Residue-level contacts at the interface:
Residue S92 in the first protein is in contact with residue P410 in the second protein (closest heavy-atom distance 3.5 Å).
Residue S92 in the first protein is in contact with residue A411 in the second protein (closest heavy-atom distance 2.6 Å).
Residue P412 in the first protein interacts with residue V93 in the second protein (closest heavy-atom distance 3.2 Å).
Residue V364 in the first protein interacts with residue E336 in the second protein (closest heavy-atom distance 4.0 Å).
Residue S366 in the first protein contacts residue H337 in the second protein (closest heavy-atom distance 3.1 Å).
Residue P410 in the first protein contacts residue F111 in the second protein (closest heavy-atom distance 3.5 Å).
Residue A411 in the first protein is in contact with residue R94 in the second protein (closest heavy-atom distance 3.6 Å).
Residue A157 in the first protein is in contact with residue A413 in the second protein (closest heavy-atom distance 3.9 Å).
Residue H174 in the first protein interacts with residue F408 in the second protein (closest heavy-atom distance 3.4 Å).
Residue S390 in the first protein is in contact with residue H337 in the second protein (closest heavy-atom distance 2.8 Å).
Residue E207 in the first protein interacts with residue R98 in the second protein (closest heavy-atom distance 3.6 Å).
Residue D335 in the first protein is in contact with residue Y424 in the second protein (closest heavy-atom distance 3.7 Å).
Residue P412 in the first protein interacts with residue S92 in the second protein (closest heavy-atom distance 3.6 Å).
Residue K210 in the first protein is in contact with residue S97 in the second protein (closest heavy-atom distance 3.9 Å).
Residue K177 in the first protein is in contact with residue S405 in the second protein (closest heavy-atom distance 3.6 Å).
Residue A413 in the first protein is in contact with residue A157 in the second protein (closest heavy-atom distance 3.8 Å).
Residue R94 in the first protein contacts residue F408 in the second protein (closest heavy-atom distance 3.3 Å).
Residue A414 in the first protein is in contact with residue R151 in the second protein (closest heavy-atom distance 3.6 Å).
Residue A411 in the first protein is in contact with residue V93 in the second protein (closest heavy-atom distance 3.9 Å).
Residue P410 in the first protein contacts residue A178 in the second protein (closest heavy-atom distance 3.7 Å).
Residue A413 in the first protein contacts residue S92 in the second protein (closest heavy-atom distance 3.9 Å).
Residue Y388 in the first protein is in contact with residue H337 in the second protein (closest heavy-atom distance 3.3 Å).
Residue A413 in the first protein interacts with residue R91 in the second protein (closest heavy-atom distance 3.1 Å).
Residue Y424 in the first protein is in contact with residue D335 in the second protein (closest heavy-atom distance 3.7 Å).
Residue I206 in the first protein interacts with residue E104 in the second protein (closest heavy-atom distance 3.2 Å).
Residue P410 in the first protein is in contact with residue S92 in the second protein (closest heavy-atom distance 3.5 Å).
Residue V93 in the first protein interacts with residue P412 in the second protein (closest heavy-atom distance 3.2 Å).
Residue R91 in the first protein is in contact with residue A413 in the second protein (closest heavy-atom distance 3.1 Å).
Residue F111 in the first protein contacts residue P410 in the second protein (closest heavy-atom distance 3.6 Å).
Residue F408 in the first protein interacts with residue H174 in the second protein (closest heavy-atom distance 3.5 Å).
Residue A413 in the first protein is in contact with residue V93 in the second protein (closest heavy-atom distance 3.8 Å).
Residue R151 in the first protein is in contact with residue A413 in the second protein (closest heavy-atom distance 3.8 Å).
Residue A411 in the first protein contacts residue S92 in the second protein (closest heavy-atom distance 2.6 Å).
Residue H337 in the first protein interacts with residue V364 in the second protein (closest heavy-atom distance 3.3 Å).
Residue R151 in the first protein interacts with residue A415 in the second protein (closest heavy-atom distance 3.1 Å).
Residue V364 in the first protein interacts with residue H337 in the second protein (closest heavy-atom distance 3.5 Å).
Residue S92 in the first protein contacts residue P412 in the second protein (closest heavy-atom distance 3.6 Å).
Residue S366 in the first protein interacts with residue E336 in the second protein (closest heavy-atom distance 3.0 Å).
Residue H337 in the first protein interacts with residue Y388 in the second protein (closest heavy-atom distance 3.5 Å).
Residue S400 in the first protein is in contact with residue R94 in the second protein (closest heavy-atom distance 2.9 Å).
Residue R94 in the first protein is in contact with residue S400 in the second protein (closest heavy-atom distance 3.2 Å).
Residue R151 in the first protein contacts residue A414 in the second protein (closest heavy-atom distance 3.3 Å).
Residue A178 in the first protein interacts with residue P410 in the second protein (closest heavy-atom distance 3.9 Å).
Residue K210 in the first protein is in contact with residue L96 in the second protein (closest heavy-atom distance 3.3 Å).
Residue H337 in the first protein contacts residue S366 in the second protein (closest heavy-atom distance 2.9 Å).
Residue E207 in the first protein interacts with residue S97 in the second protein (closest heavy-atom distance 3.7 Å).
Residue H337 in the first protein contacts residue S390 in the second protein (closest heavy-atom distance 2.6 Å).
Residue V93 in the first protein interacts with residue A413 in the second protein (closest heavy-atom distance 3.9 Å).
Residue S405 in the first protein is in contact with residue K177 in the second protein (closest heavy-atom distance 3.6 Å).
Residue I206 in the first protein interacts with residue S97 in the second protein (closest heavy-atom distance 3.8 Å).
Residue Y150 in the first protein interacts with residue A413 in the second protein (closest heavy-atom distance 3.8 Å).
Residue H337 in the first protein interacts with residue K340 in the second protein (closest heavy-atom distance 3.7 Å).
Residue E336 in the first protein interacts with residue S366 in the second protein (closest heavy-atom distance 3.4 Å).
Residue E336 in the first protein contacts residue V364 in the second protein (closest heavy-atom distance 3.5 Å).
Residue V93 in the first protein interacts with residue A411 in the second protein (closest heavy-atom distance 3.6 Å).
Residue H337 in the first protein contacts residue V365 in the second protein (closest heavy-atom distance 4.0 Å).
Residue R94 in the first protein interacts with residue A411 in the second protein (closest heavy-atom distance 3.7 Å).
Residue K340 in the first protein interacts with residue H337 in the second protein (closest heavy-atom distance 4.0 Å).
Residue A415 in the first protein contacts residue R151 in the second protein (closest heavy-atom distance 3.4 Å).
Residue A413 in the first protein is in contact with residue Y150 in the second protein (closest heavy-atom distance 3.9 Å).

Sequence of the first protein:
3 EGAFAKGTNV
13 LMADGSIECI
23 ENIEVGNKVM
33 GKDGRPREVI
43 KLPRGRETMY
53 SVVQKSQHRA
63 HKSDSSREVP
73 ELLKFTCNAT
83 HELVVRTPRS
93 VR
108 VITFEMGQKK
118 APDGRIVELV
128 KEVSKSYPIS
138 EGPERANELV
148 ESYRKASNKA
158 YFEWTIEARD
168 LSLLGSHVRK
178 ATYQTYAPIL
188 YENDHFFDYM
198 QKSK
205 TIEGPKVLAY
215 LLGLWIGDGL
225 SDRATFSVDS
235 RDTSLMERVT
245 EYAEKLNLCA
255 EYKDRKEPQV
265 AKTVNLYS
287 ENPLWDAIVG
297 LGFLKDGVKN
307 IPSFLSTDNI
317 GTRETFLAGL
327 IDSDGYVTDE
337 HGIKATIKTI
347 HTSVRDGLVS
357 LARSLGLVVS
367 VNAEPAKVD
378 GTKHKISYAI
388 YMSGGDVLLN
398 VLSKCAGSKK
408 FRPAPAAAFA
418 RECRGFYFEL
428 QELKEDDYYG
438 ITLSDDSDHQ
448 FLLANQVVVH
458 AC

Sequence of the second protein:
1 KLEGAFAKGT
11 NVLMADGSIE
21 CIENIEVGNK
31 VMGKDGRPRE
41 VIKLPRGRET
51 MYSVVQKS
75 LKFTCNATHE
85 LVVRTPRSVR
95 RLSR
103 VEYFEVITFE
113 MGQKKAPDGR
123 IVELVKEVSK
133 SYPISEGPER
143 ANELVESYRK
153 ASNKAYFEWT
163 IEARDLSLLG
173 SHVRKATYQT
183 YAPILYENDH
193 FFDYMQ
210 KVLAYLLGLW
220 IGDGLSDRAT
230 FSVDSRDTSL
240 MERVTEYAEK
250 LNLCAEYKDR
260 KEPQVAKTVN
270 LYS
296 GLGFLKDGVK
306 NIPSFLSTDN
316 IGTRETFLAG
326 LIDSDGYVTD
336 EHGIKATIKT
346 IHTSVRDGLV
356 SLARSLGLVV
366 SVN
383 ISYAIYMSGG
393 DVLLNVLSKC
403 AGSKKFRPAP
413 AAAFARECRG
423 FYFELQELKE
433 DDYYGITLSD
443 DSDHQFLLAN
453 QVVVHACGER

This data describes a binding interaction between two proteins.